This data describes a binding interaction between two proteins.

Residue-level contacts at the interface:
Residue N22 in the second protein interacts with residue I37 in the first protein (closest heavy-atom distance 3.8 Å).
Residue N27 in the second protein is in contact with residue K55 in the first protein (closest heavy-atom distance 3.8 Å).
Residue L30 in the second protein is in contact with residue I54 in the first protein (closest heavy-atom distance 3.8 Å).
Residue F38 in the second protein is in contact with residue I54 in the first protein (closest heavy-atom distance 3.5 Å).
Residue F18 in the second protein contacts residue F35 in the first protein (closest heavy-atom distance 3.0 Å).
Residue K17 in the second protein is in contact with residue Y67 in the first protein (closest heavy-atom distance 3.8 Å).
Residue F21 in the second protein is in contact with residue L53 in the first protein (closest heavy-atom distance 3.6 Å).
Residue Y13 in the second protein interacts with residue Y67 in the first protein (closest heavy-atom distance 4.5 Å).
Residue K17 in the second protein contacts residue L33 in the first protein (closest heavy-atom distance 3.6 Å).
Residue F18 in the second protein is in contact with residue I37 in the first protein (closest heavy-atom distance 4.5 Å).
Residue S20 in the second protein is in contact with residue F34 in the first protein (closest heavy-atom distance 3.2 Å).
Residue G19 in the second protein interacts with residue F34 in the first protein (closest heavy-atom distance 3.6 Å).
Residue T16 in the second protein is in contact with residue F34 in the first protein (closest heavy-atom distance 4.5 Å).
Residue F21 in the second protein interacts with residue I37 in the first protein (closest heavy-atom distance 3.2 Å).
Residue S20 in the second protein interacts with residue N36 in the first protein (closest heavy-atom distance 3.7 Å).
Residue C28 in the second protein interacts with residue Y56 in the first protein (closest heavy-atom distance 3.7 Å).
Residue F21 in the second protein is in contact with residue I52 in the first protein (closest heavy-atom distance 4.4 Å).
Residue F15 in the second protein is in contact with residue Y67 in the first protein (closest heavy-atom distance 3.7 Å).
Residue F18 in the second protein interacts with residue L71 in the first protein (closest heavy-atom distance 4.9 Å).
Residue F18 in the second protein contacts residue I40 in the first protein (closest heavy-atom distance 3.9 Å).
Residue F38 in the second protein interacts with residue K55 in the first protein (closest heavy-atom distance 4.7 Å).
Residue F21 in the second protein interacts with residue I51 in the first protein (closest heavy-atom distance 3.6 Å).
Residue R78 in the second protein is in contact with residue I49 in the first protein (closest heavy-atom distance 3.5 Å).
Residue K35 in the second protein interacts with residue I54 in the first protein (closest heavy-atom distance 4.4 Å).
Residue F18 in the second protein contacts residue I69 in the first protein (closest heavy-atom distance 3.8 Å).
Residue F15 in the second protein is in contact with residue I40 in the first protein (closest heavy-atom distance 4.5 Å).
Residue W82 in the second protein interacts with residue I51 in the first protein (closest heavy-atom distance 3.5 Å).
Residue F18 in the second protein interacts with residue I42 in the first protein (closest heavy-atom distance 4.9 Å).
Residue R78 in the second protein contacts residue I47 in the first protein (closest heavy-atom distance 4.8 Å).
Residue C28 in the second protein interacts with residue I54 in the first protein (closest heavy-atom distance 4.4 Å).
Residue S20 in the second protein is in contact with residue I37 in the first protein (closest heavy-atom distance 3.0 Å).
Residue P9 in the second protein interacts with residue Y30 in the first protein (closest heavy-atom distance 3.7 Å).
Residue S14 in the second protein interacts with residue Y67 in the first protein (closest heavy-atom distance 4.9 Å).
Residue F21 in the second protein is in contact with residue N36 in the first protein (closest heavy-atom distance 4.7 Å).
Residue F21 in the second protein interacts with residue S38 in the first protein (closest heavy-atom distance 3.5 Å).
Residue G19 in the second protein contacts residue F35 in the first protein (closest heavy-atom distance 3.3 Å).
Residue G19 in the second protein is in contact with residue I37 in the first protein (closest heavy-atom distance 4.1 Å).
Residue K17 in the second protein is in contact with residue F34 in the first protein (closest heavy-atom distance 4.5 Å).
Residue F15 in the second protein contacts residue I42 in the first protein (closest heavy-atom distance 3.8 Å).
Residue L12 in the second protein is in contact with residue Y67 in the first protein (closest heavy-atom distance 2.9 Å).
Residue L12 in the second protein is in contact with residue E66 in the first protein (closest heavy-atom distance 3.0 Å).
Residue R23 in the second protein is in contact with residue L53 in the first protein (closest heavy-atom distance 4.6 Å).
Residue M34 in the second protein interacts with residue Y56 in the first protein (closest heavy-atom distance 3.6 Å).
Residue S20 in the second protein is in contact with residue F35 in the first protein (closest heavy-atom distance 3.0 Å).
Residue Y13 in the second protein contacts residue L44 in the first protein (closest heavy-atom distance 3.8 Å).
Residue F21 in the second protein contacts residue I40 in the first protein (closest heavy-atom distance 4.0 Å).
Residue F18 in the second protein contacts residue L33 in the first protein (closest heavy-atom distance 3.3 Å).
Residue F18 in the second protein interacts with residue F34 in the first protein (closest heavy-atom distance 3.5 Å).
Residue N22 in the second protein is in contact with residue L53 in the first protein (closest heavy-atom distance 4.8 Å).
Residue C28 in the second protein is in contact with residue K55 in the first protein (closest heavy-atom distance 3.7 Å).
Residue F18 in the second protein is in contact with residue Y67 in the first protein (closest heavy-atom distance 3.4 Å).
Residue M34 in the second protein interacts with residue K55 in the first protein (closest heavy-atom distance 3.5 Å).
Residue N22 in the second protein is in contact with residue N36 in the first protein (closest heavy-atom distance 3.4 Å).
Residue M34 in the second protein contacts residue I54 in the first protein (closest heavy-atom distance 3.4 Å).
Residue L30 in the second protein interacts with residue Y56 in the first protein (closest heavy-atom distance 3.4 Å).
Residue N31 in the second protein interacts with residue Y56 in the first protein (closest heavy-atom distance 3.6 Å).
Residue T29 in the second protein is in contact with residue Y56 in the first protein (closest heavy-atom distance 3.9 Å).
Residue F21 in the second protein contacts residue G39 in the first protein (closest heavy-atom distance 4.1 Å).
Residue F15 in the second protein contacts residue L44 in the first protein (closest heavy-atom distance 4.1 Å).
Residue F15 in the second protein interacts with residue I49 in the first protein (closest heavy-atom distance 3.7 Å).

Sequence of the first protein:
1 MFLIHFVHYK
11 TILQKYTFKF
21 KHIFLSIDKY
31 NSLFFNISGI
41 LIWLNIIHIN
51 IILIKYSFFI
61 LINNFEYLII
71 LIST

Sequence of the second protein:
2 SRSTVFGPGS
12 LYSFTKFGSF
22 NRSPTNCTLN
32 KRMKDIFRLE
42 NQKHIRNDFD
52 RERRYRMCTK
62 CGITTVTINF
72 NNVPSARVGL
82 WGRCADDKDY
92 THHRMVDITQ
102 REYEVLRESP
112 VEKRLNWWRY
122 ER